Sequence of protein 1:
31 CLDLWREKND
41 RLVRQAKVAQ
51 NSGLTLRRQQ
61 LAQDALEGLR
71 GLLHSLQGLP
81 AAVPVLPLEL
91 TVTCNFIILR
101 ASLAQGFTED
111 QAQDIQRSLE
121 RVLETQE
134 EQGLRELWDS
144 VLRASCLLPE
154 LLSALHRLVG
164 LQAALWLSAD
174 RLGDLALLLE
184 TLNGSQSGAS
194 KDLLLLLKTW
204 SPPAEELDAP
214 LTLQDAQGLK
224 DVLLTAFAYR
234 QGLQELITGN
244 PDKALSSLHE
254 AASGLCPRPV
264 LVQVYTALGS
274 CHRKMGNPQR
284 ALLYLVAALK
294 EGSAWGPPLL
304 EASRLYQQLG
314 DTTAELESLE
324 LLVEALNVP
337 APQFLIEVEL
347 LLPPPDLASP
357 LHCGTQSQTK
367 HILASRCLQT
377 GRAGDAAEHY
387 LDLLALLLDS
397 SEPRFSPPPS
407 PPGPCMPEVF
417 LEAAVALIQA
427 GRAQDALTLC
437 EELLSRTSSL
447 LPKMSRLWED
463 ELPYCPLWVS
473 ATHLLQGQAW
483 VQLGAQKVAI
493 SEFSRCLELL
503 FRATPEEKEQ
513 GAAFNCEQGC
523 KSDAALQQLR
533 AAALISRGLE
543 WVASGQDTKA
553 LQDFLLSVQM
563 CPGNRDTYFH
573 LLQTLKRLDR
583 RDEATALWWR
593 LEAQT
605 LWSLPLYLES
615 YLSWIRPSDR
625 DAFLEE

This data describes a binding interaction between two proteins.

Residue-level contacts at the interface:
Residue H54 in protein 2 is in contact with residue A317 in protein 1 (closest heavy-atom distance 3.4 Å).
Residue D56 in protein 2 interacts with residue Q282 in protein 1 (closest heavy-atom distance 3.1 Å).
Residue A47 in protein 2 contacts residue L324 in protein 1 (closest heavy-atom distance 4.0 Å).
Residue L50 in protein 2 contacts residue S321 in protein 1 (closest heavy-atom distance 4.2 Å).
Residue L25 in protein 2 contacts residue D431 in protein 1 (closest heavy-atom distance 4.0 Å).
Residue L60 in protein 2 contacts residue Q282 in protein 1 (closest heavy-atom distance 4.0 Å).
Residue L60 in protein 2 is in contact with residue L286 in protein 1 (closest heavy-atom distance 4.1 Å).
Residue I94 in protein 2 interacts with residue L286 in protein 1 (closest heavy-atom distance 3.8 Å).
Residue W22 in protein 2 interacts with residue F416 in protein 1 (closest heavy-atom distance 3.9 Å).
Residue S46 in protein 2 interacts with residue L324 in protein 1 (closest heavy-atom distance 3.4 Å).
Residue L51 in protein 2 interacts with residue Y309 in protein 1 (closest heavy-atom distance 3.3 Å).
Residue L51 in protein 2 interacts with residue V289 in protein 1 (closest heavy-atom distance 4.0 Å).
Residue A97 in protein 2 contacts residue L286 in protein 1 (closest heavy-atom distance 4.0 Å).
Residue H54 in protein 2 interacts with residue Y309 in protein 1 (closest heavy-atom distance 3.3 Å).
Residue L43 in protein 2 contacts residue E327 in protein 1 (closest heavy-atom distance 3.6 Å).
Residue Q55 in protein 2 interacts with residue L286 in protein 1 (closest heavy-atom distance 3.5 Å).
Residue L51 in protein 2 contacts residue L285 in protein 1 (closest heavy-atom distance 3.9 Å).
Residue R29 in protein 2 contacts residue A391 in protein 1 (closest heavy-atom distance 3.9 Å).
Residue H54 in protein 2 interacts with residue Q282 in protein 1 (closest heavy-atom distance 3.5 Å).
Residue W22 in protein 2 interacts with residue E438 in protein 1 (closest heavy-atom distance 3.7 Å).
Residue E63 in protein 2 is in contact with residue P281 in protein 1 (closest heavy-atom distance 3.6 Å).
Residue R29 in protein 2 contacts residue E384 in protein 1 (closest heavy-atom distance 3.0 Å).
Residue K34 in protein 2 is in contact with residue N330 in protein 1 (closest heavy-atom distance 4.0 Å).
Residue F93 in protein 2 contacts residue A290 in protein 1 (closest heavy-atom distance 4.0 Å).
Residue Q55 in protein 2 is in contact with residue Q282 in protein 1 (closest heavy-atom distance 3.6 Å).
Residue W22 in protein 2 is in contact with residue L435 in protein 1 (closest heavy-atom distance 3.9 Å).
Residue L50 in protein 2 is in contact with residue L324 in protein 1 (closest heavy-atom distance 4.0 Å).
Residue E63 in protein 2 interacts with residue N280 in protein 1 (closest heavy-atom distance 3.0 Å).
Residue L25 in protein 2 interacts with residue T434 in protein 1 (closest heavy-atom distance 3.7 Å).
Residue K44 in protein 2 is in contact with residue L292 in protein 1 (closest heavy-atom distance 2.9 Å).
Residue L43 in protein 2 contacts residue A328 in protein 1 (closest heavy-atom distance 3.5 Å).
Residue L25 in protein 2 interacts with residue R428 in protein 1 (closest heavy-atom distance 4.2 Å).
Residue L25 in protein 2 is in contact with residue L387 in protein 1 (closest heavy-atom distance 4.0 Å).
Residue R52 in protein 2 is in contact with residue K293 in protein 1 (closest heavy-atom distance 3.2 Å).
Residue W22 in protein 2 interacts with residue R442 in protein 1 (closest heavy-atom distance 3.9 Å).
Residue L51 in protein 2 is in contact with residue L292 in protein 1 (closest heavy-atom distance 3.4 Å).
Residue A47 in protein 2 is in contact with residue L302 in protein 1 (closest heavy-atom distance 4.2 Å).
Residue F93 in protein 2 is in contact with residue Y268 in protein 1 (closest heavy-atom distance 3.5 Å).
Residue L50 in protein 2 is in contact with residue E320 in protein 1 (closest heavy-atom distance 4.1 Å).
Residue L26 in protein 2 contacts residue L387 in protein 1 (closest heavy-atom distance 4.1 Å).
Residue R29 in protein 2 is in contact with residue D388 in protein 1 (closest heavy-atom distance 2.8 Å).
Residue D100 in protein 2 contacts residue K293 in protein 1 (closest heavy-atom distance 3.6 Å).
Residue L25 in protein 2 interacts with residue L435 in protein 1 (closest heavy-atom distance 4.2 Å).
Residue F93 in protein 2 is in contact with residue L286 in protein 1 (closest heavy-atom distance 3.5 Å).
Residue V30 in protein 2 interacts with residue A391 in protein 1 (closest heavy-atom distance 3.9 Å).
Residue H54 in protein 2 interacts with residue D314 in protein 1 (closest heavy-atom distance 3.1 Å).
Residue W22 in protein 2 interacts with residue T434 in protein 1 (closest heavy-atom distance 4.2 Å).
Residue A40 in protein 2 contacts residue W298 in protein 1 (closest heavy-atom distance 4.1 Å).
Residue K44 in protein 2 contacts residue K293 in protein 1 (closest heavy-atom distance 3.1 Å).
Residue L51 in protein 2 interacts with residue A305 in protein 1 (closest heavy-atom distance 4.2 Å).
Residue L43 in protein 2 is in contact with residue L324 in protein 1 (closest heavy-atom distance 3.4 Å).
Residue E33 in protein 2 interacts with residue P332 in protein 1 (closest heavy-atom distance 4.2 Å).
Residue K44 in protein 2 contacts residue G295 in protein 1 (closest heavy-atom distance 3.4 Å).
Residue A47 in protein 2 is in contact with residue L292 in protein 1 (closest heavy-atom distance 4.0 Å).
Residue F93 in protein 2 is in contact with residue Y287 in protein 1 (closest heavy-atom distance 3.5 Å).
Residue R29 in protein 2 is in contact with residue L387 in protein 1 (closest heavy-atom distance 4.0 Å).
Residue E33 in protein 2 interacts with residue N330 in protein 1 (closest heavy-atom distance 2.7 Å).
Residue E63 in protein 2 contacts residue R283 in protein 1 (closest heavy-atom distance 3.3 Å).
Residue L26 in protein 2 contacts residue A391 in protein 1 (closest heavy-atom distance 4.1 Å).
Residue W22 in protein 2 interacts with residue L394 in protein 1 (closest heavy-atom distance 3.5 Å).

Sequence of protein 2:
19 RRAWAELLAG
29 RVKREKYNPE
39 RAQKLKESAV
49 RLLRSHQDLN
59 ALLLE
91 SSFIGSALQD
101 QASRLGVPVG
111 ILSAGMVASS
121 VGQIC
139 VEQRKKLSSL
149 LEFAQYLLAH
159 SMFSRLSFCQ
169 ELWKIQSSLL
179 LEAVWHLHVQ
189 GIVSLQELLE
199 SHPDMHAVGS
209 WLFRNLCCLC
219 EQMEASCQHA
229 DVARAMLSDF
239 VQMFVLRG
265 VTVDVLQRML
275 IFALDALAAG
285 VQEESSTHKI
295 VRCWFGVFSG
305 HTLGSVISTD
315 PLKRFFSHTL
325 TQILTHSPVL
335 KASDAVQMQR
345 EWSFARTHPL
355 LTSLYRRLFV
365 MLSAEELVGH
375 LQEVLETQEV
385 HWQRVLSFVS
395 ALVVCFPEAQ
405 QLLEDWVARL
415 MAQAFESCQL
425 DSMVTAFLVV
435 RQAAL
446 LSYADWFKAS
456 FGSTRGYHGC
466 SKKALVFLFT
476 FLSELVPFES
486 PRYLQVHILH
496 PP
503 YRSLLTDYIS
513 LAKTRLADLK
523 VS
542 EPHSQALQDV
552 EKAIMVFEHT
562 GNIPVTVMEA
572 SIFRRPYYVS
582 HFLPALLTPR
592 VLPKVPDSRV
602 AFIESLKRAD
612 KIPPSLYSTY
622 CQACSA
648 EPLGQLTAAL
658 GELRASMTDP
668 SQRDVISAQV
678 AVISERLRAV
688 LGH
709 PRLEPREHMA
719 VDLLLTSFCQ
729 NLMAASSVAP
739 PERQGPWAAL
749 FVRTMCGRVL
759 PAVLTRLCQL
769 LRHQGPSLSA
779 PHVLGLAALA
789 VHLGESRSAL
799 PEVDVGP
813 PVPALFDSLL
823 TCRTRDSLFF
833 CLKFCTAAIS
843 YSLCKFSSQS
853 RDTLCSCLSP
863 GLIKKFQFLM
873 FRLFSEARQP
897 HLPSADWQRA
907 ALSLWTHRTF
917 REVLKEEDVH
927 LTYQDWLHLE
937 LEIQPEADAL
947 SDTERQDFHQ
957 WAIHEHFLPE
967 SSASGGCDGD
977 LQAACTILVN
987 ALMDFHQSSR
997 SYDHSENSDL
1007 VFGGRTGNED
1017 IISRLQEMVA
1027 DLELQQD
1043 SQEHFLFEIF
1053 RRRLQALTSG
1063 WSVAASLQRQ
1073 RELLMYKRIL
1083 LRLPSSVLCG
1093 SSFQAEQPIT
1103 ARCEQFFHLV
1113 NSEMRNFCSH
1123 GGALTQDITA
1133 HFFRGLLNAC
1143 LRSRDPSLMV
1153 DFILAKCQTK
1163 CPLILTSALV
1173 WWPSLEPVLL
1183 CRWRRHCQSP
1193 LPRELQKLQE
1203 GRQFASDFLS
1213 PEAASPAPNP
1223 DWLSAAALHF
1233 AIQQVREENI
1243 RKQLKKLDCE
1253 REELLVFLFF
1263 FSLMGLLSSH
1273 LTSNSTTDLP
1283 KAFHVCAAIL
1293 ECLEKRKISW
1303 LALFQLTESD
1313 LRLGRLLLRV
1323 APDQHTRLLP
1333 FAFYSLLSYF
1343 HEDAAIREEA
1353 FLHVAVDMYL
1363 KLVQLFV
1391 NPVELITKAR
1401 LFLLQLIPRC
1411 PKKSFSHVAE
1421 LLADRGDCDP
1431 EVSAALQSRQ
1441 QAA